Sequence of protein 1:
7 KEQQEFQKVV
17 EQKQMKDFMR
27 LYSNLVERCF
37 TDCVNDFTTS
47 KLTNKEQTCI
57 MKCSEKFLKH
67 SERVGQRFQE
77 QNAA

Sequence of protein 2:
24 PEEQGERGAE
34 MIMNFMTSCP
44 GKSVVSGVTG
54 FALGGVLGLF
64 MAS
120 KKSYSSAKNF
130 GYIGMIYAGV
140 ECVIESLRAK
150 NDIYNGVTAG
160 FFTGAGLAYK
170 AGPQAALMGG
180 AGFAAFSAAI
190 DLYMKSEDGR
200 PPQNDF

The following describes two proteins that form a bound complex.

Contacts between the two chains:
Residue A148 in protein 2 interacts with residue F43 in protein 1 (closest heavy-atom distance 3.3 Å).
Residue L146 in protein 2 contacts residue T44 in protein 1 (closest heavy-atom distance 4.1 Å).
Residue R147 in protein 2 is in contact with residue T44 in protein 1 (closest heavy-atom distance 4.0 Å).
Residue A148 in protein 2 contacts residue T44 in protein 1 (closest heavy-atom distance 4.3 Å).